Residue-level contacts at the interface:
Residue A163 in chain A interacts with residue A21 in chain B (closest heavy-atom distance 3.5 Å).
Residue I119 in chain A is in contact with residue Y79 in chain B (closest heavy-atom distance 3.6 Å).
Residue M222 in chain A is in contact with residue T10 in chain B (closest heavy-atom distance 3.8 Å).
Residue M178 in chain A is in contact with residue V32 in chain B (closest heavy-atom distance 3.5 Å).
Residue F208 in chain A contacts residue L200 in chain B (closest heavy-atom distance 3.6 Å).
Residue F208 in chain A contacts residue F19 in chain B (closest heavy-atom distance 3.6 Å).
Residue F208 in chain A contacts residue V53 in chain B (closest heavy-atom distance 3.5 Å).
Residue F86 in chain A interacts with residue L160 in chain B (closest heavy-atom distance 3.3 Å).
Residue V205 in chain A interacts with residue P199 in chain B (closest heavy-atom distance 3.7 Å).
Residue Q83 in chain A contacts residue A161 in chain B (closest heavy-atom distance 3.5 Å).
Residue L82 in chain A interacts with residue L160 in chain B (closest heavy-atom distance 3.3 Å).
Residue F116 in chain A interacts with residue I88 in chain B (closest heavy-atom distance 3.6 Å).
Residue A215 in chain A contacts residue T14 in chain B (closest heavy-atom distance 3.1 Å).
Residue Y227 in chain A interacts with residue T10 in chain B (closest heavy-atom distance 3.7 Å).
Residue I209 in chain A contacts residue P199 in chain B (closest heavy-atom distance 3.6 Å).
Residue I162 in chain A is in contact with residue A17 in chain B (closest heavy-atom distance 3.5 Å).
Residue L193 in chain A interacts with residue I35 in chain B (closest heavy-atom distance 3.4 Å).
Residue M87 in chain A interacts with residue L162 in chain B (closest heavy-atom distance 3.5 Å).
Residue V214 in chain A contacts residue V18 in chain B (closest heavy-atom distance 3.7 Å).
Residue T79 in chain A is in contact with residue I88 in chain B (closest heavy-atom distance 3.5 Å).
Residue Y227 in chain A is in contact with residue L13 in chain B (closest heavy-atom distance 3.3 Å).
Residue T220 in chain A contacts residue R207 in chain B (closest heavy-atom distance 3.8 Å).
Residue S219 in chain A is in contact with residue T14 in chain B (closest heavy-atom distance 3.7 Å).
Residue E223 in chain A interacts with residue R7 in chain B (closest heavy-atom distance 3.1 Å).
Residue I209 in chain A is in contact with residue L200 in chain B (closest heavy-atom distance 3.8 Å).
Residue F208 in chain A contacts residue I196 in chain B (closest heavy-atom distance 3.5 Å).
Residue V167 in chain A contacts residue A21 in chain B (closest heavy-atom distance 3.8 Å).
Residue V200 in chain A contacts residue I192 in chain B (closest heavy-atom distance 3.4 Å).
Residue V159 in chain A contacts residue A17 in chain B (closest heavy-atom distance 3.6 Å).
Residue A163 in chain A interacts with residue A17 in chain B (closest heavy-atom distance 3.2 Å).
Residue M72 in chain A interacts with residue A81 in chain B (closest heavy-atom distance 3.6 Å).
Residue L82 in chain A contacts residue L85 in chain B (closest heavy-atom distance 3.5 Å).
Residue I120 in chain A interacts with residue V80 in chain B (closest heavy-atom distance 3.4 Å).
Residue F171 in chain A interacts with residue L25 in chain B (closest heavy-atom distance 3.8 Å).
Residue M75 in chain A interacts with residue G84 in chain B (closest heavy-atom distance 3.6 Å).
Residue A163 in chain A contacts residue V20 in chain B (closest heavy-atom distance 3.8 Å).
Residue V200 in chain A is in contact with residue G33 in chain B (closest heavy-atom distance 3.8 Å).
Residue Q83 in chain A is in contact with residue L160 in chain B (closest heavy-atom distance 3.3 Å).
Residue R196 in chain A is in contact with residue I35 in chain B (closest heavy-atom distance 3.4 Å).
Residue M75 in chain A is in contact with residue P82 in chain B (closest heavy-atom distance 3.3 Å).
Residue V205 in chain A is in contact with residue L195 in chain B (closest heavy-atom distance 3.5 Å).
Residue F116 in chain A interacts with residue P82 in chain B (closest heavy-atom distance 3.6 Å).
Residue S211 in chain A interacts with residue I22 in chain B (closest heavy-atom distance 3.4 Å).
Residue L193 in chain A is in contact with residue I37 in chain B (closest heavy-atom distance 3.3 Å).
Residue M222 in chain A contacts residue T14 in chain B (closest heavy-atom distance 3.5 Å).
Residue A197 in chain A interacts with residue F188 in chain B (closest heavy-atom distance 3.6 Å).
Residue L204 in chain A contacts residue I196 in chain B (closest heavy-atom distance 3.7 Å).
Residue I162 in chain A is in contact with residue L13 in chain B (closest heavy-atom distance 3.8 Å).
Residue L212 in chain A is in contact with residue L200 in chain B (closest heavy-atom distance 3.4 Å).
Residue E213 in chain A is in contact with residue R203 in chain B (closest heavy-atom distance 3.5 Å).
Residue M72 in chain A is in contact with residue P82 in chain B (closest heavy-atom distance 3.3 Å).
Residue F36 in chain A is in contact with residue Y79 in chain B (closest heavy-atom distance 3.4 Å).
Residue L218 in chain A interacts with residue T14 in chain B (closest heavy-atom distance 3.5 Å).
Residue L212 in chain A is in contact with residue L204 in chain B (closest heavy-atom distance 3.5 Å).
Residue A215 in chain A contacts residue V15 in chain B (closest heavy-atom distance 3.8 Å).
Residue I209 in chain A contacts residue R203 in chain B (closest heavy-atom distance 3.6 Å).
Residue M75 in chain A is in contact with residue L85 in chain B (closest heavy-atom distance 3.8 Å).
Residue L216 in chain A contacts residue R207 in chain B (closest heavy-atom distance 3.3 Å).
Residue S219 in chain A interacts with residue L11 in chain B (closest heavy-atom distance 3.7 Å).
Residue S123 in chain A is in contact with residue V80 in chain B (closest heavy-atom distance 3.3 Å).

Sequence of chain B:
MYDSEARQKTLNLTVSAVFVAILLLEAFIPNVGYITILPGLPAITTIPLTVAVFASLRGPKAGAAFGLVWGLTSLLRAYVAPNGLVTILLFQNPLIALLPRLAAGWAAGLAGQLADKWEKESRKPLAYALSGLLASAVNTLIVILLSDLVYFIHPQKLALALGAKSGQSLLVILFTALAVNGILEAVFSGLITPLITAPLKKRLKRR

Sequence of chain A:
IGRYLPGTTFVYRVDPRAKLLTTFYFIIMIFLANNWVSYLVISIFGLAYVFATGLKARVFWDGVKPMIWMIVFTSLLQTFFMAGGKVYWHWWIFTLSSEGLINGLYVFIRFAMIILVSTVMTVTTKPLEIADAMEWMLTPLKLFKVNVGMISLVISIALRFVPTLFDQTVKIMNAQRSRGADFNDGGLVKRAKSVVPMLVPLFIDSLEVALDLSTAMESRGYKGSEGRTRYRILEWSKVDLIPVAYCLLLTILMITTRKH

This data describes a binding interaction between two proteins.